Sequence of chain A:
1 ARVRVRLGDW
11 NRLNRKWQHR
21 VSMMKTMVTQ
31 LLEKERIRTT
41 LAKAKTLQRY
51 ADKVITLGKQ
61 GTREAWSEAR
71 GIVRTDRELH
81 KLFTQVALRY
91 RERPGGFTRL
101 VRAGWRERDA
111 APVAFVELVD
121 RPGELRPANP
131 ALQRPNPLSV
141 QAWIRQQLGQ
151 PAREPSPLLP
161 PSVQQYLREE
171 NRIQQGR

Interface contacts:
Residue P76 in chain B is in contact with residue R63 in chain A (closest heavy-atom distance 3.5 Å).
Residue W77 in chain B contacts residue H80 in chain A (closest heavy-atom distance 3.6 Å).
Residue L72 in chain B is in contact with residue L159 in chain A (closest heavy-atom distance 3.9 Å).
Residue G67 in chain B is in contact with residue L158 in chain A (closest heavy-atom distance 4.9 Å).
Residue I71 in chain B contacts residue L88 in chain A (closest heavy-atom distance 3.9 Å).
Residue W59 in chain B interacts with residue Y166 in chain A (closest heavy-atom distance 4.2 Å).
Residue P76 in chain B contacts residue W66 in chain A (closest heavy-atom distance 3.5 Å).
Residue L72 in chain B contacts residue L88 in chain A (closest heavy-atom distance 4.5 Å).
Residue S74 in chain B contacts residue G61 in chain A (closest heavy-atom distance 4.5 Å).
Residue N70 in chain B contacts residue G61 in chain A (closest heavy-atom distance 4.1 Å).
Residue P78 in chain B is in contact with residue R63 in chain A (closest heavy-atom distance 4.2 Å).
Residue I68 in chain B contacts residue P160 in chain A (closest heavy-atom distance 3.2 Å).
Residue P57 in chain B is in contact with residue I173 in chain A (closest heavy-atom distance 3.4 Å).
Residue P69 in chain B contacts residue L158 in chain A (closest heavy-atom distance 4.0 Å).
Residue Y58 in chain B contacts residue L167 in chain A (closest heavy-atom distance 3.3 Å).
Residue L39 in chain B interacts with residue R177 in chain A (closest heavy-atom distance 3.7 Å).
Residue I68 in chain B is in contact with residue L159 in chain A (closest heavy-atom distance 3.7 Å).
Residue H38 in chain B is in contact with residue R177 in chain A (closest heavy-atom distance 4.2 Å).
Residue E75 in chain B contacts residue R63 in chain A (closest heavy-atom distance 3.4 Å).
Residue W77 in chain B is in contact with residue R63 in chain A (closest heavy-atom distance 3.6 Å).
Residue Y58 in chain B is in contact with residue R172 in chain A (closest heavy-atom distance 3.2 Å).
Residue Y58 in chain B is in contact with residue E169 in chain A (closest heavy-atom distance 4.1 Å).
Residue V60 in chain B contacts residue R172 in chain A (closest heavy-atom distance 3.9 Å).
Residue A64 in chain B is in contact with residue Y166 in chain A (closest heavy-atom distance 3.8 Å).
Residue W59 in chain B contacts residue R172 in chain A (closest heavy-atom distance 2.8 Å).
Residue I71 in chain B interacts with residue G61 in chain A (closest heavy-atom distance 5.0 Å).
Residue Y58 in chain B interacts with residue Y166 in chain A (closest heavy-atom distance 4.5 Å).
Residue P61 in chain B contacts residue Y166 in chain A (closest heavy-atom distance 3.2 Å).
Residue R45 in chain B interacts with residue R177 in chain A (closest heavy-atom distance 4.8 Å).
Residue I71 in chain B interacts with residue T84 in chain A (closest heavy-atom distance 4.6 Å).
Residue G67 in chain B interacts with residue P160 in chain A (closest heavy-atom distance 4.8 Å).
Residue V60 in chain B interacts with residue V163 in chain A (closest heavy-atom distance 3.5 Å).
Residue E51 in chain B interacts with residue R63 in chain A (closest heavy-atom distance 4.7 Å).
Residue P57 in chain B interacts with residue R172 in chain A (closest heavy-atom distance 4.3 Å).
Residue P76 in chain B is in contact with residue G61 in chain A (closest heavy-atom distance 3.6 Å).
Residue S74 in chain B interacts with residue R63 in chain A (closest heavy-atom distance 4.7 Å).
Residue P69 in chain B interacts with residue R91 in chain A (closest heavy-atom distance 3.8 Å).
Residue R37 in chain B is in contact with residue G176 in chain A (closest heavy-atom distance 3.3 Å).
Residue L39 in chain B interacts with residue Q174 in chain A (closest heavy-atom distance 4.6 Å).
Residue L72 in chain B is in contact with residue L158 in chain A (closest heavy-atom distance 3.7 Å).
Residue R53 in chain B is in contact with residue R63 in chain A (closest heavy-atom distance 4.5 Å).
Residue P52 in chain B is in contact with residue R63 in chain A (closest heavy-atom distance 3.8 Å).
Residue P61 in chain B contacts residue R172 in chain A (closest heavy-atom distance 3.6 Å).
Residue W77 in chain B interacts with residue T84 in chain A (closest heavy-atom distance 3.4 Å).
Residue W77 in chain B interacts with residue F83 in chain A (closest heavy-atom distance 4.1 Å).
Residue Y58 in chain B is in contact with residue I173 in chain A (closest heavy-atom distance 3.5 Å).
Residue I71 in chain B is in contact with residue F83 in chain A (closest heavy-atom distance 3.9 Å).
Residue R37 in chain B contacts residue R177 in chain A (closest heavy-atom distance 3.4 Å).
Residue T46 in chain B contacts residue R177 in chain A (closest heavy-atom distance 4.7 Å).
Residue V60 in chain B contacts residue Y166 in chain A (closest heavy-atom distance 4.3 Å).
Residue P76 in chain B is in contact with residue T62 in chain A (closest heavy-atom distance 3.2 Å).
Residue N70 in chain B interacts with residue T62 in chain A (closest heavy-atom distance 4.0 Å).
Residue W77 in chain B is in contact with residue W66 in chain A (closest heavy-atom distance 3.7 Å).
Residue P78 in chain B contacts residue W66 in chain A (closest heavy-atom distance 4.2 Å).
Residue N70 in chain B is in contact with residue Q60 in chain A (closest heavy-atom distance 3.7 Å).
Residue I68 in chain B interacts with residue V163 in chain A (closest heavy-atom distance 4.9 Å).
Residue I68 in chain B contacts residue L158 in chain A (closest heavy-atom distance 3.8 Å).
Residue P76 in chain B contacts residue F83 in chain A (closest heavy-atom distance 4.0 Å).
Residue P69 in chain B contacts residue L88 in chain A (closest heavy-atom distance 4.0 Å).

Sequence of chain B:
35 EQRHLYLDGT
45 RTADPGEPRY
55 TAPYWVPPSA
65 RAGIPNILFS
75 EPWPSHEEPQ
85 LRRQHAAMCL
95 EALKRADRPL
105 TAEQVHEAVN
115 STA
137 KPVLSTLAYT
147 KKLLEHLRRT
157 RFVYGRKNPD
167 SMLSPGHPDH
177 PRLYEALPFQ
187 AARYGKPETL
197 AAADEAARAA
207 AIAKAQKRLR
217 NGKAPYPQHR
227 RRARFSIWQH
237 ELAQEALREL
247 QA

These two protein chains interact to form a complex.